This data describes a binding interaction between two proteins.

Sequence of chain B:
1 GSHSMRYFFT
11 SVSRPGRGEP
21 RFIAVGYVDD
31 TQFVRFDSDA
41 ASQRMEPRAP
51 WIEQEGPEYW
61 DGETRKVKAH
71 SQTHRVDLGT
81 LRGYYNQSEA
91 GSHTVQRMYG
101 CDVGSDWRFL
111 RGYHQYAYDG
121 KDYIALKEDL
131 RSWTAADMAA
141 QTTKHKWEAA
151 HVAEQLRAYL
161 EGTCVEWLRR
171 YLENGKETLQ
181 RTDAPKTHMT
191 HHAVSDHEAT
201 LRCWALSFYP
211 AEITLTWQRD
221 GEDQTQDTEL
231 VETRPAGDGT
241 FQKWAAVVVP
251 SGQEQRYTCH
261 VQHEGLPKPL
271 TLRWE

Interface contacts:
Residue R97 in chain B interacts with residue P6 in chain A (closest heavy-atom distance 4.5 Å).
Residue Y159 in chain B interacts with residue L2 in chain A (closest heavy-atom distance 3.8 Å).
Residue W147 in chain B is in contact with residue Y8 in chain A (closest heavy-atom distance 2.8 Å).
Residue T73 in chain B contacts residue V7 in chain A (closest heavy-atom distance 4.3 Å).
Residue Y116 in chain B interacts with residue V9 in chain A (closest heavy-atom distance 3.7 Å).
Residue D77 in chain B interacts with residue Y8 in chain A (closest heavy-atom distance 3.4 Å).
Residue H70 in chain B is in contact with residue L2 in chain A (closest heavy-atom distance 4.2 Å).
Residue Q72 in chain B interacts with residue Y8 in chain A (closest heavy-atom distance 3.4 Å).
Residue K66 in chain B contacts residue L1 in chain A (closest heavy-atom distance 3.6 Å).
Residue D77 in chain B interacts with residue V9 in chain A (closest heavy-atom distance 2.9 Å).
Residue R97 in chain B is in contact with residue V7 in chain A (closest heavy-atom distance 4.6 Å).
Residue Y59 in chain B is in contact with residue L1 in chain A (closest heavy-atom distance 3.9 Å).
Residue T80 in chain B is in contact with residue V9 in chain A (closest heavy-atom distance 3.7 Å).
Residue K66 in chain B interacts with residue L2 in chain A (closest heavy-atom distance 2.7 Å).
Residue Y84 in chain B is in contact with residue V9 in chain A (closest heavy-atom distance 2.9 Å).
Residue W147 in chain B contacts residue V7 in chain A (closest heavy-atom distance 3.7 Å).
Residue L156 in chain B contacts residue F3 in chain A (closest heavy-atom distance 3.6 Å).
Residue Y99 in chain B interacts with residue F3 in chain A (closest heavy-atom distance 3.0 Å).
Residue T163 in chain B interacts with residue L1 in chain A (closest heavy-atom distance 3.6 Å).
Residue Y7 in chain B contacts residue L1 in chain A (closest heavy-atom distance 2.8 Å).
Residue M5 in chain B contacts residue L1 in chain A (closest heavy-atom distance 4.0 Å).
Residue L81 in chain B contacts residue V9 in chain A (closest heavy-atom distance 4.0 Å).
Residue T143 in chain B contacts residue V9 in chain A (closest heavy-atom distance 2.8 Å).
Residue W147 in chain B contacts residue V9 in chain A (closest heavy-atom distance 3.7 Å).
Residue Y159 in chain B contacts residue F3 in chain A (closest heavy-atom distance 3.6 Å).
Residue V152 in chain B contacts residue V7 in chain A (closest heavy-atom distance 4.1 Å).
Residue D77 in chain B is in contact with residue V7 in chain A (closest heavy-atom distance 4.9 Å).
Residue H70 in chain B contacts residue P6 in chain A (closest heavy-atom distance 3.6 Å).
Residue K146 in chain B contacts residue Y8 in chain A (closest heavy-atom distance 3.1 Å).
Residue V67 in chain B contacts residue L2 in chain A (closest heavy-atom distance 3.8 Å).
Residue M45 in chain B interacts with residue L2 in chain A (closest heavy-atom distance 3.6 Å).
Residue H70 in chain B interacts with residue F3 in chain A (closest heavy-atom distance 3.3 Å).
Residue Y123 in chain B is in contact with residue V9 in chain A (closest heavy-atom distance 4.4 Å).
Residue K66 in chain B interacts with residue F3 in chain A (closest heavy-atom distance 3.9 Å).
Residue W167 in chain B is in contact with residue L1 in chain A (closest heavy-atom distance 3.6 Å).
Residue K146 in chain B interacts with residue V7 in chain A (closest heavy-atom distance 4.6 Å).
Residue A69 in chain B interacts with residue P6 in chain A (closest heavy-atom distance 4.4 Å).
Residue Q155 in chain B interacts with residue K5 in chain A (closest heavy-atom distance 4.9 Å).
Residue Y171 in chain B interacts with residue L1 in chain A (closest heavy-atom distance 2.7 Å).
Residue F9 in chain B is in contact with residue L2 in chain A (closest heavy-atom distance 3.5 Å).
Residue F33 in chain B contacts residue L1 in chain A (closest heavy-atom distance 4.9 Å).
Residue A150 in chain B is in contact with residue V7 in chain A (closest heavy-atom distance 4.5 Å).
Residue V76 in chain B contacts residue Y8 in chain A (closest heavy-atom distance 3.6 Å).
Residue Y159 in chain B interacts with residue L1 in chain A (closest heavy-atom distance 2.7 Å).
Residue E63 in chain B interacts with residue L1 in chain A (closest heavy-atom distance 3.3 Å).
Residue K146 in chain B contacts residue V9 in chain A (closest heavy-atom distance 3.7 Å).
Residue Q155 in chain B contacts residue F3 in chain A (closest heavy-atom distance 3.6 Å).
Residue K66 in chain B contacts residue G4 in chain A (closest heavy-atom distance 4.2 Å).
Residue T73 in chain B interacts with residue P6 in chain A (closest heavy-atom distance 3.8 Å).
Residue Y7 in chain B is in contact with residue L2 in chain A (closest heavy-atom distance 3.6 Å).
Residue Y99 in chain B contacts residue L2 in chain A (closest heavy-atom distance 3.4 Å).
Residue T73 in chain B is in contact with residue Y8 in chain A (closest heavy-atom distance 3.7 Å).
Residue E63 in chain B interacts with residue L2 in chain A (closest heavy-atom distance 2.9 Å).

Sequence of chain A:
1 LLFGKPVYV